This data describes a binding interaction between two proteins.

Interface contacts:
Residue K23 in the first protein contacts residue V12 in the second protein (closest heavy-atom distance 2.8 Å).
Residue Y7 in the first protein contacts residue I14 in the second protein (closest heavy-atom distance 3.7 Å).
Residue S36 in the first protein is in contact with residue V12 in the second protein (closest heavy-atom distance 3.8 Å).
Residue F22 in the first protein is in contact with residue V12 in the second protein (closest heavy-atom distance 3.1 Å).
Residue L33 in the first protein interacts with residue I14 in the second protein (closest heavy-atom distance 4.3 Å).
Residue H21 in the first protein interacts with residue V11 in the second protein (closest heavy-atom distance 3.4 Å).
Residue V24 in the first protein interacts with residue I14 in the second protein (closest heavy-atom distance 3.9 Å).
Residue K9 in the first protein is in contact with residue E9 in the second protein (closest heavy-atom distance 3.8 Å).
Residue H21 in the first protein is in contact with residue R10 in the second protein (closest heavy-atom distance 2.9 Å).
Residue K23 in the first protein contacts residue V13 in the second protein (closest heavy-atom distance 3.8 Å).
Residue F22 in the first protein is in contact with residue I14 in the second protein (closest heavy-atom distance 3.9 Å).
Residue E19 in the first protein interacts with residue R10 in the second protein (closest heavy-atom distance 3.0 Å).
Residue T28 in the first protein is in contact with residue I14 in the second protein (closest heavy-atom distance 4.0 Å).
Residue Q41 in the first protein interacts with residue R10 in the second protein (closest heavy-atom distance 4.7 Å).
Residue S18 in the first protein is in contact with residue R10 in the second protein (closest heavy-atom distance 4.0 Å).
Residue K23 in the first protein is in contact with residue V11 in the second protein (closest heavy-atom distance 4.0 Å).
Residue F22 in the first protein contacts residue V11 in the second protein (closest heavy-atom distance 5.0 Å).
Residue Y7 in the first protein interacts with residue V13 in the second protein (closest heavy-atom distance 3.5 Å).
Residue I20 in the first protein interacts with residue R10 in the second protein (closest heavy-atom distance 3.5 Å).
Residue I20 in the first protein is in contact with residue V12 in the second protein (closest heavy-atom distance 4.0 Å).
Residue K9 in the first protein contacts residue V11 in the second protein (closest heavy-atom distance 3.8 Å).
Residue R40 in the first protein contacts residue V12 in the second protein (closest heavy-atom distance 3.5 Å).
Residue S36 in the first protein contacts residue I14 in the second protein (closest heavy-atom distance 4.0 Å).
Residue K32 in the first protein interacts with residue I14 in the second protein (closest heavy-atom distance 3.6 Å).
Residue H21 in the first protein is in contact with residue E9 in the second protein (closest heavy-atom distance 4.5 Å).
Residue K23 in the first protein is in contact with residue I14 in the second protein (closest heavy-atom distance 2.9 Å).
Residue H21 in the first protein is in contact with residue V12 in the second protein (closest heavy-atom distance 2.8 Å).
Residue Y7 in the first protein interacts with residue S15 in the second protein (closest heavy-atom distance 4.0 Å).

Sequence of the first protein:
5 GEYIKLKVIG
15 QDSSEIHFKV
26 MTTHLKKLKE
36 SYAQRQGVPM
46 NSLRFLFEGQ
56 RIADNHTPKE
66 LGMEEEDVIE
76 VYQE

Sequence of the second protein:
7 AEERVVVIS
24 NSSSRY